Sequence of chain B:
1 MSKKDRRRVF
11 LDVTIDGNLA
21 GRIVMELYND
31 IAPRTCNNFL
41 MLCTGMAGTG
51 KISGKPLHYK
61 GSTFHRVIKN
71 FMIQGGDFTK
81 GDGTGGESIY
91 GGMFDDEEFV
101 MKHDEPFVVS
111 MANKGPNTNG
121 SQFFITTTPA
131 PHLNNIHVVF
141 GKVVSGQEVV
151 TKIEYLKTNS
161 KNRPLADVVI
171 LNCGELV

Sequence of chain A:
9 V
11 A

The following describes two proteins that form a bound complex.

Residue-level contacts at the interface:
Residue R66 in chain B interacts with residue V9 in chain A (closest heavy-atom distance 3.9 Å).